Residue-level contacts at the interface:
Residue E42 in the second protein interacts with residue R2 in the first protein (closest heavy-atom distance 2.5 Å).
Residue T49 in the second protein is in contact with residue P4 in the first protein (closest heavy-atom distance 3.4 Å).
Residue I13 in the second protein interacts with residue P4 in the first protein (closest heavy-atom distance 4.1 Å).
Residue S39 in the second protein is in contact with residue V5 in the first protein (closest heavy-atom distance 2.8 Å).
Residue Q45 in the second protein is in contact with residue R2 in the first protein (closest heavy-atom distance 3.5 Å).
Residue T49 in the second protein is in contact with residue R2 in the first protein (closest heavy-atom distance 2.9 Å).
Residue M16 in the second protein is in contact with residue R2 in the first protein (closest heavy-atom distance 4.3 Å).
Residue H153 in the second protein interacts with residue R8 in the first protein (closest heavy-atom distance 3.3 Å).
Residue P82 in the second protein is in contact with residue M7 in the first protein (closest heavy-atom distance 4.1 Å).
Residue E14 in the second protein is in contact with residue R3 in the first protein (closest heavy-atom distance 2.9 Å).
Residue T21 in the second protein contacts residue I6 in the first protein (closest heavy-atom distance 3.7 Å).
Residue M16 in the second protein is in contact with residue R3 in the first protein (closest heavy-atom distance 3.8 Å).
Residue V48 in the second protein contacts residue P4 in the first protein (closest heavy-atom distance 4.5 Å).
Residue T40 in the second protein is in contact with residue V5 in the first protein (closest heavy-atom distance 3.8 Å).
Residue N70 in the second protein is in contact with residue P1 in the first protein (closest heavy-atom distance 3.5 Å).
Residue T49 in the second protein interacts with residue R3 in the first protein (closest heavy-atom distance 3.5 Å).
Residue T15 in the second protein contacts residue R3 in the first protein (closest heavy-atom distance 3.7 Å).
Residue M16 in the second protein is in contact with residue V5 in the first protein (closest heavy-atom distance 3.8 Å).
Residue Q45 in the second protein is in contact with residue R3 in the first protein (closest heavy-atom distance 4.7 Å).
Residue V37 in the second protein contacts residue M7 in the first protein (closest heavy-atom distance 3.7 Å).
Residue Q36 in the second protein interacts with residue I6 in the first protein (closest heavy-atom distance 4.3 Å).
Residue T15 in the second protein contacts residue I6 in the first protein (closest heavy-atom distance 3.8 Å).
Residue T49 in the second protein contacts residue P1 in the first protein (closest heavy-atom distance 3.0 Å).
Residue A41 in the second protein interacts with residue V5 in the first protein (closest heavy-atom distance 3.4 Å).
Residue M16 in the second protein interacts with residue P4 in the first protein (closest heavy-atom distance 3.0 Å).
Residue Q83 in the second protein is in contact with residue M7 in the first protein (closest heavy-atom distance 4.0 Å).
Residue E14 in the second protein is in contact with residue P4 in the first protein (closest heavy-atom distance 3.5 Å).
Residue R79 in the second protein is in contact with residue R8 in the first protein (closest heavy-atom distance 3.9 Å).
Residue Q68 in the second protein contacts residue R3 in the first protein (closest heavy-atom distance 4.0 Å).
Residue F38 in the second protein is in contact with residue V5 in the first protein (closest heavy-atom distance 3.4 Å).
Residue S39 in the second protein is in contact with residue R3 in the first protein (closest heavy-atom distance 4.7 Å).
Residue A41 in the second protein is in contact with residue R3 in the first protein (closest heavy-atom distance 4.5 Å).
Residue G80 in the second protein is in contact with residue R8 in the first protein (closest heavy-atom distance 3.9 Å).
Residue V48 in the second protein interacts with residue P1 in the first protein (closest heavy-atom distance 3.9 Å).
Residue A41 in the second protein interacts with residue R2 in the first protein (closest heavy-atom distance 3.6 Å).
Residue F38 in the second protein interacts with residue M7 in the first protein (closest heavy-atom distance 4.0 Å).
Residue F38 in the second protein contacts residue I6 in the first protein (closest heavy-atom distance 3.9 Å).
Residue V37 in the second protein contacts residue I6 in the first protein (closest heavy-atom distance 4.8 Å).
Residue F38 in the second protein interacts with residue P4 in the first protein (closest heavy-atom distance 3.5 Å).
Residue V48 in the second protein interacts with residue R2 in the first protein (closest heavy-atom distance 3.5 Å).
Residue V48 in the second protein is in contact with residue R3 in the first protein (closest heavy-atom distance 4.8 Å).
Residue G80 in the second protein is in contact with residue M7 in the first protein (closest heavy-atom distance 3.4 Å).
Residue M81 in the second protein contacts residue M7 in the first protein (closest heavy-atom distance 3.4 Å).
Residue S39 in the second protein contacts residue M7 in the first protein (closest heavy-atom distance 4.0 Å).
Residue S39 in the second protein contacts residue I6 in the first protein (closest heavy-atom distance 4.9 Å).
Residue H51 in the second protein contacts residue R3 in the first protein (closest heavy-atom distance 4.2 Å).
Residue A47 in the second protein is in contact with residue P1 in the first protein (closest heavy-atom distance 3.6 Å).
Residue I50 in the second protein interacts with residue P4 in the first protein (closest heavy-atom distance 3.8 Å).
Residue T15 in the second protein is in contact with residue P4 in the first protein (closest heavy-atom distance 3.2 Å).
Residue S39 in the second protein interacts with residue P4 in the first protein (closest heavy-atom distance 3.5 Å).
Residue A47 in the second protein interacts with residue R2 in the first protein (closest heavy-atom distance 4.4 Å).

Sequence of the second protein:
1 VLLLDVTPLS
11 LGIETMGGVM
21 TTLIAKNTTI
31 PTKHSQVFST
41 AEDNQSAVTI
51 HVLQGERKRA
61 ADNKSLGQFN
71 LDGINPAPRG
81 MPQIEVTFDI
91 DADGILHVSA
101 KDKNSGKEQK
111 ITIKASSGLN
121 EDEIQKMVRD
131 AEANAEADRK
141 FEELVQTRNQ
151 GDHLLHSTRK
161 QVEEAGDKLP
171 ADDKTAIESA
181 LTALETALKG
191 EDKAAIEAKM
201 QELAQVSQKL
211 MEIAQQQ

Sequence of the first protein:
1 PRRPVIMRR

The following describes two proteins that form a bound complex.